These two protein chains interact to form a complex.

Sequence of protein 1:
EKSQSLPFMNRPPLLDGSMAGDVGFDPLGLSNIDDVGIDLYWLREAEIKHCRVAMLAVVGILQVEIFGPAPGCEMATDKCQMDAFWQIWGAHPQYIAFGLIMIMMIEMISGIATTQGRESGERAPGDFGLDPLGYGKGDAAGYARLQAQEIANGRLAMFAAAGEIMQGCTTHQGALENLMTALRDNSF

Sequence of protein 2:
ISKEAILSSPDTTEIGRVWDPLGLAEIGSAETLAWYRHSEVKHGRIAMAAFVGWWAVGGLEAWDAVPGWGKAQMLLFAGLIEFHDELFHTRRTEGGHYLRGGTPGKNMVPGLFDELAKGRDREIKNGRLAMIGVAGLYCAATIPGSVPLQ

Residue-level contacts at the interface:
Residue P240 in protein 1 is in contact with residue L179 in protein 2 (closest heavy-atom distance 4.0 Å).
Residue G242 in protein 1 interacts with residue S88 in protein 2 (closest heavy-atom distance 2.4 Å).
Residue L241 in protein 1 interacts with residue E90 in protein 2 (closest heavy-atom distance 3.4 Å).
Residue Y243 in protein 1 contacts residue I86 in protein 2 (closest heavy-atom distance 3.8 Å).
Residue G242 in protein 1 is in contact with residue G87 in protein 2 (closest heavy-atom distance 4.3 Å).
Residue G242 in protein 1 is in contact with residue E90 in protein 2 (closest heavy-atom distance 3.5 Å).
Residue G242 in protein 1 is in contact with residue T91 in protein 2 (closest heavy-atom distance 4.3 Å).
Residue D247 in protein 1 is in contact with residue E85 in protein 2 (closest heavy-atom distance 3.9 Å).
Residue Y243 in protein 1 is in contact with residue G87 in protein 2 (closest heavy-atom distance 3.9 Å).
Residue G246 in protein 1 interacts with residue G87 in protein 2 (closest heavy-atom distance 4.0 Å).
Residue G246 in protein 1 contacts residue S88 in protein 2 (closest heavy-atom distance 3.8 Å).
Residue K245 in protein 1 contacts residue S88 in protein 2 (closest heavy-atom distance 3.5 Å).
Residue Y243 in protein 1 contacts residue T91 in protein 2 (closest heavy-atom distance 3.5 Å).
Residue L254 in protein 1 interacts with residue I86 in protein 2 (closest heavy-atom distance 4.1 Å).
Residue L241 in protein 1 interacts with residue T91 in protein 2 (closest heavy-atom distance 3.1 Å).
Residue L241 in protein 1 contacts residue S88 in protein 2 (closest heavy-atom distance 4.7 Å).
Residue K245 in protein 1 contacts residue R180 in protein 2 (closest heavy-atom distance 4.3 Å).
Residue L241 in protein 1 is in contact with residue Y95 in protein 2 (closest heavy-atom distance 4.5 Å).
Residue Y243 in protein 1 interacts with residue S88 in protein 2 (closest heavy-atom distance 4.6 Å).
Residue Y243 in protein 1 is in contact with residue Y95 in protein 2 (closest heavy-atom distance 2.9 Å).
Residue L241 in protein 1 is in contact with residue W94 in protein 2 (closest heavy-atom distance 3.6 Å).
Residue P240 in protein 1 is in contact with residue E90 in protein 2 (closest heavy-atom distance 3.7 Å).
Residue K245 in protein 1 is in contact with residue E90 in protein 2 (closest heavy-atom distance 2.5 Å).
Residue D247 in protein 1 contacts residue G87 in protein 2 (closest heavy-atom distance 4.4 Å).